Sequence of protein 1:
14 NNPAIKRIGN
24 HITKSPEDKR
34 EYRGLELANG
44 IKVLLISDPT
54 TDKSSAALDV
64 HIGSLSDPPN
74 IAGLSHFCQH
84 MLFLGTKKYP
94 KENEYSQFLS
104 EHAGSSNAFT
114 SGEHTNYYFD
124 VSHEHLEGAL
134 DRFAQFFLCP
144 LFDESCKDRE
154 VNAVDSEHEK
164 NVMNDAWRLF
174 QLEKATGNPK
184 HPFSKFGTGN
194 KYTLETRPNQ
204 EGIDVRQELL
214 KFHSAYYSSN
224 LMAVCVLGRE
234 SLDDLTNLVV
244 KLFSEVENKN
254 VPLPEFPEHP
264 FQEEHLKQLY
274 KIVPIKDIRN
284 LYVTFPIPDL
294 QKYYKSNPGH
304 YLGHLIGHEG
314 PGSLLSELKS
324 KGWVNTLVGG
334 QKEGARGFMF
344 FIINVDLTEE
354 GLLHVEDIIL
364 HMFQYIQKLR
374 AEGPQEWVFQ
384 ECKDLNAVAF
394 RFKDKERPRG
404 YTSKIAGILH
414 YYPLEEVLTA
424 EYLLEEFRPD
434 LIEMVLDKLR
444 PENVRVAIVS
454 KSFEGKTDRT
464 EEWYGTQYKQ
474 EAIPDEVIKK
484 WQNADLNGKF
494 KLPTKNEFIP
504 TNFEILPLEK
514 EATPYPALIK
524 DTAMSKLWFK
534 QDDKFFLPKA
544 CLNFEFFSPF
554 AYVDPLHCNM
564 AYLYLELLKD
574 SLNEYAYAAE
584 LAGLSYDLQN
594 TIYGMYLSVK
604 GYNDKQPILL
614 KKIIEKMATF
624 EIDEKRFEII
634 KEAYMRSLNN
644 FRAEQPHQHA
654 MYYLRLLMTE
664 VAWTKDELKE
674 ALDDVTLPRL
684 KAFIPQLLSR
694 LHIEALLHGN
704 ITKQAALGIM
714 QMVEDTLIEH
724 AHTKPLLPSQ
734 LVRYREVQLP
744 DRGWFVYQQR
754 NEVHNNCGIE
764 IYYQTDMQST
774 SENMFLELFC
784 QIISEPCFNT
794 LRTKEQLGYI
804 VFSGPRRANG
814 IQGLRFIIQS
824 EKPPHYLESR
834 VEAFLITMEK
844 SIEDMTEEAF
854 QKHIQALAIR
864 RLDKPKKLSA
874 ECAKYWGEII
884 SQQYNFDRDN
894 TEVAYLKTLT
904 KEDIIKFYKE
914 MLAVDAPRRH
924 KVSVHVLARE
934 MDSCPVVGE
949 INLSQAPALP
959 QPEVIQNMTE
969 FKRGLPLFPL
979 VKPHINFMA

These two protein chains interact to form a complex.

Residue-level contacts at the interface:
Residue Y580 in protein 1 is in contact with residue K1 in protein 2 (closest heavy-atom distance 3.5 Å).
Residue Y802 in protein 1 interacts with residue V17 in protein 2 (closest heavy-atom distance 3.6 Å).
Residue R795 in protein 1 contacts residue V17 in protein 2 (closest heavy-atom distance 4.4 Å).
Residue F86 in protein 1 interacts with residue L16 in protein 2 (closest heavy-atom distance 3.8 Å).
Residue Y802 in protein 1 interacts with residue L16 in protein 2 (closest heavy-atom distance 3.2 Å).
Residue H303 in protein 1 is in contact with residue C2 in protein 2 (closest heavy-atom distance 4.0 Å).
Residue Y121 in protein 1 contacts residue F15 in protein 2 (closest heavy-atom distance 3.6 Å).
Residue S109 in protein 1 interacts with residue V17 in protein 2 (closest heavy-atom distance 4.2 Å).
Residue F173 in protein 1 interacts with residue L12 in protein 2 (closest heavy-atom distance 3.7 Å).
Residue Y802 in protein 1 is in contact with residue F15 in protein 2 (closest heavy-atom distance 2.5 Å).
Residue A111 in protein 1 interacts with residue L16 in protein 2 (closest heavy-atom distance 3.0 Å).
Residue G190 in protein 1 contacts residue N14 in protein 2 (closest heavy-atom distance 4.0 Å).
Residue H83 in protein 1 interacts with residue L16 in protein 2 (closest heavy-atom distance 3.5 Å).
Residue V331 in protein 1 is in contact with residue K1 in protein 2 (closest heavy-atom distance 3.3 Å).
Residue F112 in protein 1 is in contact with residue N14 in protein 2 (closest heavy-atom distance 3.1 Å).
Residue H83 in protein 1 is in contact with residue F15 in protein 2 (closest heavy-atom distance 4.3 Å).
Residue V331 in protein 1 interacts with residue N3 in protein 2 (closest heavy-atom distance 3.8 Å).
Residue E160 in protein 1 is in contact with residue N14 in protein 2 (closest heavy-atom distance 2.8 Å).
Residue K163 in protein 1 contacts residue H18 in protein 2 (closest heavy-atom distance 3.8 Å).
Residue A111 in protein 1 contacts residue N14 in protein 2 (closest heavy-atom distance 3.7 Å).
Residue H307 in protein 1 interacts with residue C2 in protein 2 (closest heavy-atom distance 3.6 Å).
Residue H650 in protein 1 interacts with residue H18 in protein 2 (closest heavy-atom distance 4.3 Å).
Residue T113 in protein 1 contacts residue A13 in protein 2 (closest heavy-atom distance 3.2 Å).
Residue K335 in protein 1 contacts residue N3 in protein 2 (closest heavy-atom distance 3.8 Å).
Residue F791 in protein 1 contacts residue V17 in protein 2 (closest heavy-atom distance 4.0 Å).
Residue E312 in protein 1 contacts residue K1 in protein 2 (closest heavy-atom distance 3.4 Å).
Residue Q334 in protein 1 contacts residue N3 in protein 2 (closest heavy-atom distance 3.0 Å).
Residue T113 in protein 1 contacts residue N14 in protein 2 (closest heavy-atom distance 3.1 Å).
Residue H79 in protein 1 contacts residue N14 in protein 2 (closest heavy-atom distance 3.2 Å).
Residue G310 in protein 1 is in contact with residue K1 in protein 2 (closest heavy-atom distance 2.9 Å).
Residue Y802 in protein 1 contacts residue H18 in protein 2 (closest heavy-atom distance 3.7 Å).
Residue Q82 in protein 1 contacts residue L16 in protein 2 (closest heavy-atom distance 3.9 Å).
Residue A169 in protein 1 contacts residue L12 in protein 2 (closest heavy-atom distance 4.0 Å).
Residue A111 in protein 1 interacts with residue F15 in protein 2 (closest heavy-atom distance 3.2 Å).
Residue I803 in protein 1 interacts with residue H18 in protein 2 (closest heavy-atom distance 3.9 Å).
Residue N110 in protein 1 is in contact with residue F15 in protein 2 (closest heavy-atom distance 4.1 Å).
Residue G332 in protein 1 interacts with residue N3 in protein 2 (closest heavy-atom distance 2.6 Å).
Residue G332 in protein 1 is in contact with residue C2 in protein 2 (closest heavy-atom distance 3.2 Å).
Residue G310 in protein 1 interacts with residue C2 in protein 2 (closest heavy-atom distance 4.2 Å).
Residue N164 in protein 1 interacts with residue N14 in protein 2 (closest heavy-atom distance 4.3 Å).
Residue W170 in protein 1 interacts with residue A13 in protein 2 (closest heavy-atom distance 3.4 Å).
Residue L330 in protein 1 interacts with residue K1 in protein 2 (closest heavy-atom distance 2.5 Å).
Residue T191 in protein 1 is in contact with residue N14 in protein 2 (closest heavy-atom distance 3.1 Å).
Residue G306 in protein 1 contacts residue C2 in protein 2 (closest heavy-atom distance 3.6 Å).
Residue S114 in protein 1 is in contact with residue A13 in protein 2 (closest heavy-atom distance 4.4 Å).
Residue I345 in protein 1 contacts residue N3 in protein 2 (closest heavy-atom distance 4.4 Å).
Residue W170 in protein 1 interacts with residue L12 in protein 2 (closest heavy-atom distance 3.7 Å).
Residue W170 in protein 1 interacts with residue N14 in protein 2 (closest heavy-atom distance 3.2 Å).
Residue E160 in protein 1 contacts residue F15 in protein 2 (closest heavy-atom distance 3.1 Å).
Residue Q82 in protein 1 contacts residue N14 in protein 2 (closest heavy-atom distance 3.7 Å).
Residue R795 in protein 1 contacts residue L16 in protein 2 (closest heavy-atom distance 3.0 Å).
Residue H303 in protein 1 interacts with residue T4 in protein 2 (closest heavy-atom distance 3.0 Å).
Residue G333 in protein 1 is in contact with residue N3 in protein 2 (closest heavy-atom distance 4.1 Å).
Residue F112 in protein 1 contacts residue A13 in protein 2 (closest heavy-atom distance 3.7 Å).
Residue Y580 in protein 1 is in contact with residue C2 in protein 2 (closest heavy-atom distance 3.9 Å).
Residue N110 in protein 1 interacts with residue V17 in protein 2 (closest heavy-atom distance 3.0 Å).
Residue F112 in protein 1 contacts residue F15 in protein 2 (closest heavy-atom distance 3.8 Å).
Residue N110 in protein 1 is in contact with residue L16 in protein 2 (closest heavy-atom distance 3.4 Å).
Residue Q82 in protein 1 interacts with residue F15 in protein 2 (closest heavy-atom distance 4.4 Å).
Residue G332 in protein 1 interacts with residue K1 in protein 2 (closest heavy-atom distance 2.7 Å).

Sequence of protein 2:
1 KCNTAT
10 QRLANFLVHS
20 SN